This data describes a binding interaction between two proteins.

Sequence of protein 1:
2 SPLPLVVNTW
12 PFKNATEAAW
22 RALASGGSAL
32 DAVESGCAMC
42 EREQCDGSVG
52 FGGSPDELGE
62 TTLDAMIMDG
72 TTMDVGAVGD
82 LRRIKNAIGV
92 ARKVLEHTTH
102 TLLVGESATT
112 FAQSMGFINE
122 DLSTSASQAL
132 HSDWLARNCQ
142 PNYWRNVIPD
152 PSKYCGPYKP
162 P

Sequence of protein 2:
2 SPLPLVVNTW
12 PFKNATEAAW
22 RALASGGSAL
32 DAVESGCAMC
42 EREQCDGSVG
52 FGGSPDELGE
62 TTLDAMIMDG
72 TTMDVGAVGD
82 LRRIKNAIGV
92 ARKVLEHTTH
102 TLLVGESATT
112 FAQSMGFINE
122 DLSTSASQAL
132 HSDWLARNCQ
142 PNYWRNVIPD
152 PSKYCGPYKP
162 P

Contacts between the two chains:
Residue Y159 in protein 1 interacts with residue M116 in protein 2 (closest heavy-atom distance 4.2 Å).
Residue T100 in protein 1 contacts residue Y144 in protein 2 (closest heavy-atom distance 2.8 Å).
Residue R146 in protein 1 is in contact with residue D75 in protein 2 (closest heavy-atom distance 3.1 Å).
Residue H98 in protein 1 interacts with residue Y144 in protein 2 (closest heavy-atom distance 4.2 Å).
Residue R146 in protein 1 interacts with residue H98 in protein 2 (closest heavy-atom distance 3.0 Å).
Residue H98 in protein 1 contacts residue P161 in protein 2 (closest heavy-atom distance 3.5 Å).
Residue R146 in protein 1 is in contact with residue T99 in protein 2 (closest heavy-atom distance 3.0 Å).
Residue T99 in protein 1 contacts residue W145 in protein 2 (closest heavy-atom distance 4.3 Å).
Residue W145 in protein 1 contacts residue F112 in protein 2 (closest heavy-atom distance 3.7 Å).
Residue M116 in protein 1 is in contact with residue P161 in protein 2 (closest heavy-atom distance 3.8 Å).
Residue S115 in protein 1 is in contact with residue Y159 in protein 2 (closest heavy-atom distance 4.1 Å).
Residue V148 in protein 1 contacts residue M116 in protein 2 (closest heavy-atom distance 4.5 Å).
Residue W145 in protein 1 is in contact with residue T99 in protein 2 (closest heavy-atom distance 4.4 Å).
Residue H98 in protein 1 contacts residue V148 in protein 2 (closest heavy-atom distance 3.6 Å).
Residue Y144 in protein 1 interacts with residue T99 in protein 2 (closest heavy-atom distance 3.0 Å).
Residue N147 in protein 1 contacts residue E97 in protein 2 (closest heavy-atom distance 3.7 Å).
Residue P162 in protein 1 interacts with residue H98 in protein 2 (closest heavy-atom distance 4.0 Å).
Residue P161 in protein 1 contacts residue S115 in protein 2 (closest heavy-atom distance 3.6 Å).
Residue V148 in protein 1 is in contact with residue H98 in protein 2 (closest heavy-atom distance 3.7 Å).
Residue E97 in protein 1 interacts with residue R146 in protein 2 (closest heavy-atom distance 3.7 Å).
Residue R146 in protein 1 is in contact with residue L96 in protein 2 (closest heavy-atom distance 2.7 Å).
Residue L96 in protein 1 interacts with residue R146 in protein 2 (closest heavy-atom distance 2.7 Å).
Residue V105 in protein 1 interacts with residue D81 in protein 2 (closest heavy-atom distance 3.5 Å).
Residue M116 in protein 1 contacts residue K160 in protein 2 (closest heavy-atom distance 4.4 Å).
Residue T100 in protein 1 contacts residue R146 in protein 2 (closest heavy-atom distance 4.0 Å).
Residue K160 in protein 1 contacts residue S115 in protein 2 (closest heavy-atom distance 4.1 Å).
Residue D75 in protein 1 contacts residue R146 in protein 2 (closest heavy-atom distance 3.5 Å).
Residue H98 in protein 1 is in contact with residue W145 in protein 2 (closest heavy-atom distance 3.5 Å).
Residue Y159 in protein 1 contacts residue S115 in protein 2 (closest heavy-atom distance 3.8 Å).
Residue R83 in protein 1 contacts residue S108 in protein 2 (closest heavy-atom distance 4.3 Å).
Residue S115 in protein 1 interacts with residue K160 in protein 2 (closest heavy-atom distance 4.6 Å).
Residue H98 in protein 1 is in contact with residue R146 in protein 2 (closest heavy-atom distance 3.1 Å).
Residue R146 in protein 1 is in contact with residue T100 in protein 2 (closest heavy-atom distance 4.3 Å).
Residue D81 in protein 1 interacts with residue V105 in protein 2 (closest heavy-atom distance 3.3 Å).
Residue E107 in protein 1 interacts with residue E107 in protein 2 (closest heavy-atom distance 3.0 Å).
Residue Y144 in protein 1 contacts residue H98 in protein 2 (closest heavy-atom distance 4.0 Å).
Residue D81 in protein 1 is in contact with residue S108 in protein 2 (closest heavy-atom distance 4.0 Å).
Residue Y144 in protein 1 contacts residue T100 in protein 2 (closest heavy-atom distance 3.0 Å).
Residue E107 in protein 1 interacts with residue R83 in protein 2 (closest heavy-atom distance 3.2 Å).
Residue R83 in protein 1 contacts residue E107 in protein 2 (closest heavy-atom distance 3.0 Å).
Residue N147 in protein 1 is in contact with residue H98 in protein 2 (closest heavy-atom distance 3.0 Å).
Residue M116 in protein 1 contacts residue Y159 in protein 2 (closest heavy-atom distance 4.2 Å).
Residue P161 in protein 1 is in contact with residue M116 in protein 2 (closest heavy-atom distance 3.8 Å).
Residue S108 in protein 1 contacts residue D81 in protein 2 (closest heavy-atom distance 4.0 Å).
Residue H98 in protein 1 contacts residue N147 in protein 2 (closest heavy-atom distance 2.7 Å).
Residue M116 in protein 1 is in contact with residue W145 in protein 2 (closest heavy-atom distance 3.7 Å).
Residue G106 in protein 1 is in contact with residue E107 in protein 2 (closest heavy-atom distance 4.0 Å).
Residue V105 in protein 1 is in contact with residue V105 in protein 2 (closest heavy-atom distance 4.0 Å).
Residue H101 in protein 1 contacts residue Y144 in protein 2 (closest heavy-atom distance 3.4 Å).
Residue S108 in protein 1 contacts residue R83 in protein 2 (closest heavy-atom distance 4.1 Å).
Residue W145 in protein 1 contacts residue M116 in protein 2 (closest heavy-atom distance 3.8 Å).
Residue F112 in protein 1 interacts with residue W145 in protein 2 (closest heavy-atom distance 3.7 Å).
Residue T99 in protein 1 contacts residue Y144 in protein 2 (closest heavy-atom distance 3.0 Å).
Residue W145 in protein 1 is in contact with residue H98 in protein 2 (closest heavy-atom distance 3.4 Å).
Residue R146 in protein 1 is in contact with residue E97 in protein 2 (closest heavy-atom distance 3.5 Å).
Residue T99 in protein 1 is in contact with residue R146 in protein 2 (closest heavy-atom distance 3.2 Å).
Residue E97 in protein 1 contacts residue N147 in protein 2 (closest heavy-atom distance 2.9 Å).
Residue S115 in protein 1 is in contact with residue P161 in protein 2 (closest heavy-atom distance 4.4 Å).
Residue Y144 in protein 1 is in contact with residue H101 in protein 2 (closest heavy-atom distance 3.5 Å).
Residue D81 in protein 1 interacts with residue E107 in protein 2 (closest heavy-atom distance 4.6 Å).